Sequence of protein 2:
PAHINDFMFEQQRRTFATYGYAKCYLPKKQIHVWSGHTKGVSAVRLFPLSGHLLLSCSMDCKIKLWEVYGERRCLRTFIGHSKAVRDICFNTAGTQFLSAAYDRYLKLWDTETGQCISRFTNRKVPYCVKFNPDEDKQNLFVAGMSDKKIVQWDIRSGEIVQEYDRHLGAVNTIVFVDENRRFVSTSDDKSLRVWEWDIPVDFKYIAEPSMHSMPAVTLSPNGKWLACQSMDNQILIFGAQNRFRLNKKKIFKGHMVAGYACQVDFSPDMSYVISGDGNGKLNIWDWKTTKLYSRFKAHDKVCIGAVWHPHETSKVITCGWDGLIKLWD

Contacts between the two chains:
Residue P117 in protein 2 contacts residue Y176 in protein 1 (closest heavy-atom distance 3.6 Å).
Residue A118 in protein 2 interacts with residue Y176 in protein 1 (closest heavy-atom distance 3.4 Å).

Sequence of protein 1:
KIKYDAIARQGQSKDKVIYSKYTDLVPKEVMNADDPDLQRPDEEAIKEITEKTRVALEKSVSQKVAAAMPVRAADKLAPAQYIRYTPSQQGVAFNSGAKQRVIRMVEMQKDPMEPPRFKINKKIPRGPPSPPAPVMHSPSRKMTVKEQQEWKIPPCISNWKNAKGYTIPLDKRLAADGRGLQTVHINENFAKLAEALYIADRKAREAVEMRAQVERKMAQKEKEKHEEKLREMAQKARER

These two protein chains interact to form a complex.